Residue-level contacts at the interface:
Residue N677 in the first protein is in contact with residue Y20 in the second protein (closest heavy-atom distance 2.8 Å).
Residue D675 in the first protein interacts with residue Y9 in the second protein (closest heavy-atom distance 3.2 Å).
Residue N677 in the first protein interacts with residue V6 in the second protein (closest heavy-atom distance 4.3 Å).
Residue R1106 in the first protein contacts residue Y20 in the second protein (closest heavy-atom distance 4.6 Å).
Residue S1105 in the first protein contacts residue G2 in the second protein (closest heavy-atom distance 4.3 Å).
Residue R1106 in the first protein contacts residue G21 in the second protein (closest heavy-atom distance 3.5 Å).
Residue M1107 in the first protein is in contact with residue F10 in the second protein (closest heavy-atom distance 4.3 Å).
Residue N677 in the first protein interacts with residue Y9 in the second protein (closest heavy-atom distance 4.1 Å).
Residue S1105 in the first protein interacts with residue Y20 in the second protein (closest heavy-atom distance 3.7 Å).
Residue R678 in the first protein contacts residue G21 in the second protein (closest heavy-atom distance 2.5 Å).
Residue M1107 in the first protein interacts with residue Y20 in the second protein (closest heavy-atom distance 4.2 Å).
Residue R678 in the first protein contacts residue H5 in the second protein (closest heavy-atom distance 3.3 Å).
Residue S1105 in the first protein interacts with residue A3 in the second protein (closest heavy-atom distance 4.1 Å).
Residue D675 in the first protein interacts with residue Y20 in the second protein (closest heavy-atom distance 2.5 Å).
Residue S1105 in the first protein interacts with residue G21 in the second protein (closest heavy-atom distance 3.5 Å).

Sequence of the first protein:
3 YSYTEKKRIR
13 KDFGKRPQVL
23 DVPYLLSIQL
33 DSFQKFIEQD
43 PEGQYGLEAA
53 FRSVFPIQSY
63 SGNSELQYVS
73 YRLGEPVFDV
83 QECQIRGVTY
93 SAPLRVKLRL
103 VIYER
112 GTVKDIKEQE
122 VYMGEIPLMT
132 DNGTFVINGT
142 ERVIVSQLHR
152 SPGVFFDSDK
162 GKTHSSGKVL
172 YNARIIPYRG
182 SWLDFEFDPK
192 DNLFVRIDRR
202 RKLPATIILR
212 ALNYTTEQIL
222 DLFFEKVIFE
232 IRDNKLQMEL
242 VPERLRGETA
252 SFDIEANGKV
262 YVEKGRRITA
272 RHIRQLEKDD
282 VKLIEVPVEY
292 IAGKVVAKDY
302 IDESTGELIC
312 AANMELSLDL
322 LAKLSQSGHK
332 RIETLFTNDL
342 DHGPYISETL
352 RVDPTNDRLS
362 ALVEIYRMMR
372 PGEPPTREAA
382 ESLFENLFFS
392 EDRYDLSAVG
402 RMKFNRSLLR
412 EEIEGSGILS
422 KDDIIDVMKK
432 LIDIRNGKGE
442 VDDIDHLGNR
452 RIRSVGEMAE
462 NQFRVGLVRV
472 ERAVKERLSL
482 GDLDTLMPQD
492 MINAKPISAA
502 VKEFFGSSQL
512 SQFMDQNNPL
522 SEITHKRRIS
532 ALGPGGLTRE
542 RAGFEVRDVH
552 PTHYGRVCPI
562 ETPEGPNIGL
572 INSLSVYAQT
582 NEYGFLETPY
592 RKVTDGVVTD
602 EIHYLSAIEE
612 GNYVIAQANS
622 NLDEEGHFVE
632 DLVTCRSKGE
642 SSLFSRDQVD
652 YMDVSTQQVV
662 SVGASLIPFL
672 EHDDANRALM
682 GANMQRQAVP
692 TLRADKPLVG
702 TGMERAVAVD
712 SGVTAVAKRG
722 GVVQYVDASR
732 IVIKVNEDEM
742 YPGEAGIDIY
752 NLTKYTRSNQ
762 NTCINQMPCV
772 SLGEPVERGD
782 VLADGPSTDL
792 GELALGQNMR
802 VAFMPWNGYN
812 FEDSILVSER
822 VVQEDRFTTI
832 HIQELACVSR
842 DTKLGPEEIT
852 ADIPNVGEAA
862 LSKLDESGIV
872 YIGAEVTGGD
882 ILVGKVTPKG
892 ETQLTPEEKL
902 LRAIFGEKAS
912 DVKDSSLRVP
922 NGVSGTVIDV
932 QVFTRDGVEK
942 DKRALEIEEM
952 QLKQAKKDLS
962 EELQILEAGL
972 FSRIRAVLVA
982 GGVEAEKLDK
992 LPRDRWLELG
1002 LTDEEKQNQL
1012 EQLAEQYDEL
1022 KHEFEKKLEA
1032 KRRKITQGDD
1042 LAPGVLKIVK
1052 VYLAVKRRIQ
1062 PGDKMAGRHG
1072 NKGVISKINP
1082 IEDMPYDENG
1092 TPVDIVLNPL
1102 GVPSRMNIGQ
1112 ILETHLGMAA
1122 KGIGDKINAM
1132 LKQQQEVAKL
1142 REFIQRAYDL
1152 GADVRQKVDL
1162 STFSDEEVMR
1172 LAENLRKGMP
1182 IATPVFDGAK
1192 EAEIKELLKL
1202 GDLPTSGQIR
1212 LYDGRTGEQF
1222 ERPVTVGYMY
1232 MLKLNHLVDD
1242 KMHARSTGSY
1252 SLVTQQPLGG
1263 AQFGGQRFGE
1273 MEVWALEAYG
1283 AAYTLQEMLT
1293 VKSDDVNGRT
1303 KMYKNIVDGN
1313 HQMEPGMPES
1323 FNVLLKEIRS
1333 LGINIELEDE

This data describes a binding interaction between two proteins.

Sequence of the second protein:
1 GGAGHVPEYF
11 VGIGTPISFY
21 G